Sequence of the first protein:
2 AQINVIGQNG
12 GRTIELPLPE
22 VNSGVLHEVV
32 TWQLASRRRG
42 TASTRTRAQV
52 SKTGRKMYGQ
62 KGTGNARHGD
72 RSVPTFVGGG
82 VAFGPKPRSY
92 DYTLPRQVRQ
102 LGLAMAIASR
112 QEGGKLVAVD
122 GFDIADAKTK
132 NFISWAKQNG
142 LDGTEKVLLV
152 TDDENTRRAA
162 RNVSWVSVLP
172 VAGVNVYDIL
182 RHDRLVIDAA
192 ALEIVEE

Sequence of the second protein:
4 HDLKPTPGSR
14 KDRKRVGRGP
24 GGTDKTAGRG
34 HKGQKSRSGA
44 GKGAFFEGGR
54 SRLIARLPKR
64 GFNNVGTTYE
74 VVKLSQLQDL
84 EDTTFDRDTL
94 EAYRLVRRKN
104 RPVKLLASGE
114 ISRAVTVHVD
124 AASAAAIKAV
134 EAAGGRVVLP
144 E

This data describes a binding interaction between two proteins.

Interface contacts:
Residue G25 in the first protein interacts with residue V19 in the second protein (closest heavy-atom distance 4.7 Å).